Sequence of the second protein:
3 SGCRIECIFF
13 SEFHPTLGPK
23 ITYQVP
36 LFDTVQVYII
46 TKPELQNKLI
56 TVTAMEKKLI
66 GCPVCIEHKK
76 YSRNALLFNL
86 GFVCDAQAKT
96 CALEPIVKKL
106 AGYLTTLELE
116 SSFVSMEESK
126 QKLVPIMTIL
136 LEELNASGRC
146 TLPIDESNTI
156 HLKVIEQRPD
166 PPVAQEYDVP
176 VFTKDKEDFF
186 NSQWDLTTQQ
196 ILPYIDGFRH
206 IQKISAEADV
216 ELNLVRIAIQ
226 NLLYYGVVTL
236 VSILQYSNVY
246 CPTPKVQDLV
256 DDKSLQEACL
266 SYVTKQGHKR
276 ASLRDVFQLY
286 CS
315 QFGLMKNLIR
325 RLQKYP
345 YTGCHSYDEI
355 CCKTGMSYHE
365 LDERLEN

Residue-level contacts at the interface:
Residue V733 in the first protein interacts with residue V215 in the second protein (closest heavy-atom distance 3.6 Å).
Residue F184 in the first protein contacts residue H156 in the second protein (closest heavy-atom distance 3.9 Å).
Residue T420 in the first protein is in contact with residue D190 in the second protein (closest heavy-atom distance 3.4 Å).
Residue I279 in the first protein is in contact with residue S152 in the second protein (closest heavy-atom distance 3.5 Å).
Residue K275 in the first protein is in contact with residue S152 in the second protein (closest heavy-atom distance 4.0 Å).
Residue F415 in the first protein is in contact with residue Q162 in the second protein (closest heavy-atom distance 4.1 Å).
Residue T420 in the first protein contacts residue T193 in the second protein (closest heavy-atom distance 3.7 Å).
Residue F419 in the first protein interacts with residue D190 in the second protein (closest heavy-atom distance 3.6 Å).
Residue L374 in the first protein contacts residue A223 in the second protein (closest heavy-atom distance 4.0 Å).
Residue I279 in the first protein is in contact with residue E151 in the second protein (closest heavy-atom distance 3.8 Å).
Residue H375 in the first protein contacts residue T192 in the second protein (closest heavy-atom distance 4.1 Å).
Residue G188 in the first protein is in contact with residue I160 in the second protein (closest heavy-atom distance 3.5 Å).
Residue G188 in the first protein is in contact with residue K104 in the second protein (closest heavy-atom distance 3.4 Å).
Residue D189 in the first protein interacts with residue K104 in the second protein (closest heavy-atom distance 3.5 Å).
Residue Y187 in the first protein is in contact with residue I160 in the second protein (closest heavy-atom distance 3.5 Å).
Residue P734 in the first protein interacts with residue D214 in the second protein (closest heavy-atom distance 4.2 Å).
Residue L374 in the first protein is in contact with residue I222 in the second protein (closest heavy-atom distance 3.8 Å).
Residue I279 in the first protein is in contact with residue T154 in the second protein (closest heavy-atom distance 3.8 Å).
Residue L374 in the first protein is in contact with residue T192 in the second protein (closest heavy-atom distance 3.2 Å).
Residue S418 in the first protein contacts residue N226 in the second protein (closest heavy-atom distance 3.7 Å).
Residue L425 in the first protein is in contact with residue F184 in the second protein (closest heavy-atom distance 3.8 Å).
Residue P421 in the first protein interacts with residue W189 in the second protein (closest heavy-atom distance 4.0 Å).
Residue P421 in the first protein contacts residue Q188 in the second protein (closest heavy-atom distance 4.1 Å).
Residue K381 in the first protein is in contact with residue L191 in the second protein (closest heavy-atom distance 3.8 Å).
Residue F415 in the first protein interacts with residue D165 in the second protein (closest heavy-atom distance 3.3 Å).
Residue V272 in the first protein is in contact with residue E115 in the second protein (closest heavy-atom distance 3.3 Å).
Residue K275 in the first protein contacts residue E115 in the second protein (closest heavy-atom distance 4.2 Å).
Residue R422 in the first protein interacts with residue F184 in the second protein (closest heavy-atom distance 3.9 Å).
Residue V733 in the first protein contacts residue Q195 in the second protein (closest heavy-atom distance 3.4 Å).
Residue L374 in the first protein is in contact with residue L219 in the second protein (closest heavy-atom distance 3.7 Å).
Residue R422 in the first protein is in contact with residue K179 in the second protein (closest heavy-atom distance 4.0 Å).
Residue F184 in the first protein contacts residue L157 in the second protein (closest heavy-atom distance 4.1 Å).
Residue R422 in the first protein is in contact with residue Y230 in the second protein (closest heavy-atom distance 3.5 Å).
Residue F419 in the first protein is in contact with residue N226 in the second protein (closest heavy-atom distance 3.4 Å).
Residue S418 in the first protein is in contact with residue Y230 in the second protein (closest heavy-atom distance 3.5 Å).
Residue I186 in the first protein contacts residue I160 in the second protein (closest heavy-atom distance 4.0 Å).
Residue P421 in the first protein interacts with residue D190 in the second protein (closest heavy-atom distance 3.4 Å).
Residue K424 in the first protein interacts with residue D183 in the second protein (closest heavy-atom distance 3.6 Å).
Residue I423 in the first protein is in contact with residue F185 in the second protein (closest heavy-atom distance 3.7 Å).
Residue I423 in the first protein contacts residue F184 in the second protein (closest heavy-atom distance 3.2 Å).
Residue E193 in the first protein contacts residue K104 in the second protein (closest heavy-atom distance 4.1 Å).
Residue K276 in the first protein is in contact with residue E151 in the second protein (closest heavy-atom distance 3.3 Å).
Residue V733 in the first protein interacts with residue A213 in the second protein (closest heavy-atom distance 4.1 Å).
Residue H375 in the first protein interacts with residue L191 in the second protein (closest heavy-atom distance 3.5 Å).
Residue L190 in the first protein interacts with residue H156 in the second protein (closest heavy-atom distance 3.6 Å).
Residue I279 in the first protein contacts residue N153 in the second protein (closest heavy-atom distance 3.5 Å).
Residue V733 in the first protein contacts residue D214 in the second protein (closest heavy-atom distance 4.2 Å).
Residue L379 in the first protein is in contact with residue L191 in the second protein (closest heavy-atom distance 3.9 Å).
Residue F184 in the first protein interacts with residue K158 in the second protein (closest heavy-atom distance 3.7 Å).
Residue I423 in the first protein contacts residue Q188 in the second protein (closest heavy-atom distance 3.7 Å).
Residue V733 in the first protein contacts residue L219 in the second protein (closest heavy-atom distance 3.4 Å).
Residue V342 in the first protein contacts residue L191 in the second protein (closest heavy-atom distance 3.7 Å).
Residue E193 in the first protein is in contact with residue Y108 in the second protein (closest heavy-atom distance 2.6 Å).
Residue K424 in the first protein interacts with residue F184 in the second protein (closest heavy-atom distance 3.6 Å).
Residue L425 in the first protein contacts residue D183 in the second protein (closest heavy-atom distance 2.9 Å).
Residue T420 in the first protein is in contact with residue Y230 in the second protein (closest heavy-atom distance 3.9 Å).
Residue Y397 in the first protein is in contact with residue Q195 in the second protein (closest heavy-atom distance 2.4 Å).
Residue F736 in the first protein is in contact with residue E216 in the second protein (closest heavy-atom distance 4.1 Å).
Residue L425 in the first protein is in contact with residue F185 in the second protein (closest heavy-atom distance 3.6 Å).
Residue T420 in the first protein contacts residue N226 in the second protein (closest heavy-atom distance 3.4 Å).

These two protein chains interact to form a complex.

Sequence of the first protein:
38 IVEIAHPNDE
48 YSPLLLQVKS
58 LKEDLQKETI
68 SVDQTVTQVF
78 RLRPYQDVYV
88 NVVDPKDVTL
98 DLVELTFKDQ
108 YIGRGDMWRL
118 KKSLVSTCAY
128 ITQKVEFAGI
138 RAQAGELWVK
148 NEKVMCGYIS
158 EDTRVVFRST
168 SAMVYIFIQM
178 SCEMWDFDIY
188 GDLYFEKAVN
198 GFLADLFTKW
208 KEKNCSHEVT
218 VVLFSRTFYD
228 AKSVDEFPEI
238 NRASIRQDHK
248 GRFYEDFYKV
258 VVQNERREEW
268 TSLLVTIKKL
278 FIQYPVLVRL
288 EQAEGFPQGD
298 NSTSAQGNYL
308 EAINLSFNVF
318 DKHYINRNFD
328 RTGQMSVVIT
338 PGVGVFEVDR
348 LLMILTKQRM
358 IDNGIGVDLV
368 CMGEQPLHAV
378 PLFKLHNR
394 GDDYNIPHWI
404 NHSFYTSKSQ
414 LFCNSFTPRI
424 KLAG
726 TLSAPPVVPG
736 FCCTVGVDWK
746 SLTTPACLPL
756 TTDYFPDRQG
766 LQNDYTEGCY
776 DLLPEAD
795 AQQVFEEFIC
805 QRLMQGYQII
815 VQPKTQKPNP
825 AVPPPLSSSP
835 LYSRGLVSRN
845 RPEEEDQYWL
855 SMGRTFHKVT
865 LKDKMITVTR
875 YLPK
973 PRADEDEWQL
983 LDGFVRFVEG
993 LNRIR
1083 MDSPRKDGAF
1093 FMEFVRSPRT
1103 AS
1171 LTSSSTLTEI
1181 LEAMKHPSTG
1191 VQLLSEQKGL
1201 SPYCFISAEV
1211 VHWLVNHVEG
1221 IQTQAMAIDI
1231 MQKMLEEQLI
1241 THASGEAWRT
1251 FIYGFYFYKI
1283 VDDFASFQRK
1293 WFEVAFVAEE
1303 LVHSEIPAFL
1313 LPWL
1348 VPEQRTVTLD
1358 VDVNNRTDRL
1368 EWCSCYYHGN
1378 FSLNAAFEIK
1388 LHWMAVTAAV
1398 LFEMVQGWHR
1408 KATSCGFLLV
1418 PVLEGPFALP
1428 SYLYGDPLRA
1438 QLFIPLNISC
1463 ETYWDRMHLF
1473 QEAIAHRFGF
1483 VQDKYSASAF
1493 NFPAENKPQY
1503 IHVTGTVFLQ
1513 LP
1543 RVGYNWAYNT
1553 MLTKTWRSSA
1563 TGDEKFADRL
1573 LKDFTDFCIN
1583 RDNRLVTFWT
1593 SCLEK